Sequence of chain A:
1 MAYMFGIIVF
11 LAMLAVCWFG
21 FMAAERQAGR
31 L

This data describes a binding interaction between two proteins.

Contacts between the two chains:
Residue W29 in chain B interacts with residue C17 in chain A (closest heavy-atom distance 3.7 Å).
Residue L40 in chain B is in contact with residue F10 in chain A (closest heavy-atom distance 3.9 Å).
Residue W45 in chain B interacts with residue Y3 in chain A (closest heavy-atom distance 4.9 Å).
Residue S22 in chain B is in contact with residue A24 in chain A (closest heavy-atom distance 3.6 Å).
Residue W29 in chain B is in contact with residue A24 in chain A (closest heavy-atom distance 4.6 Å).
Residue A33 in chain B interacts with residue C17 in chain A (closest heavy-atom distance 4.1 Å).
Residue S32 in chain B contacts residue C17 in chain A (closest heavy-atom distance 3.4 Å).
Residue L30 in chain B contacts residue F21 in chain A (closest heavy-atom distance 4.5 Å).
Residue Y43 in chain B is in contact with residue A2 in chain A (closest heavy-atom distance 3.0 Å).
Residue W29 in chain B interacts with residue G20 in chain A (closest heavy-atom distance 3.2 Å).
Residue L40 in chain B is in contact with residue L11 in chain A (closest heavy-atom distance 4.2 Å).
Residue Y43 in chain B is in contact with residue F10 in chain A (closest heavy-atom distance 3.6 Å).
Residue I36 in chain B contacts residue C17 in chain A (closest heavy-atom distance 3.5 Å).
Residue I36 in chain B contacts residue M13 in chain A (closest heavy-atom distance 3.8 Å).
Residue I44 in chain B contacts residue I7 in chain A (closest heavy-atom distance 3.5 Å).
Residue I36 in chain B interacts with residue L14 in chain A (closest heavy-atom distance 4.1 Å).
Residue S22 in chain B contacts residue A28 in chain A (closest heavy-atom distance 3.5 Å).
Residue V23 in chain B interacts with residue A28 in chain A (closest heavy-atom distance 4.9 Å).
Residue E15 in chain B is in contact with residue R30 in chain A (closest heavy-atom distance 4.6 Å).
Residue A33 in chain B interacts with residue L14 in chain A (closest heavy-atom distance 3.8 Å).
Residue W29 in chain B contacts residue F21 in chain A (closest heavy-atom distance 3.5 Å).
Residue F49 in chain B is in contact with residue A2 in chain A (closest heavy-atom distance 4.5 Å).
Residue E19 in chain B is in contact with residue A28 in chain A (closest heavy-atom distance 3.8 Å).
Residue L40 in chain B contacts residue I7 in chain A (closest heavy-atom distance 4.0 Å).
Residue M25 in chain B interacts with residue A24 in chain A (closest heavy-atom distance 4.2 Å).
Residue S26 in chain B is in contact with residue F21 in chain A (closest heavy-atom distance 3.6 Å).
Residue Y43 in chain B contacts residue I7 in chain A (closest heavy-atom distance 4.5 Å).
Residue E19 in chain B interacts with residue R30 in chain A (closest heavy-atom distance 4.7 Å).
Residue V37 in chain B interacts with residue L14 in chain A (closest heavy-atom distance 4.5 Å).
Residue Q18 in chain B is in contact with residue L31 in chain A (closest heavy-atom distance 4.8 Å).
Residue P47 in chain B contacts residue Y3 in chain A (closest heavy-atom distance 4.2 Å).
Residue S26 in chain B interacts with residue E25 in chain A (closest heavy-atom distance 4.3 Å).
Residue I44 in chain B interacts with residue Y3 in chain A (closest heavy-atom distance 3.0 Å).
Residue Y43 in chain B contacts residue G6 in chain A (closest heavy-atom distance 4.0 Å).
Residue S26 in chain B contacts residue A24 in chain A (closest heavy-atom distance 3.4 Å).
Residue W29 in chain B interacts with residue V16 in chain A (closest heavy-atom distance 4.3 Å).
Residue S22 in chain B is in contact with residue Q27 in chain A (closest heavy-atom distance 3.8 Å).
Residue W48 in chain B is in contact with residue F10 in chain A (closest heavy-atom distance 3.7 Å).
Residue Y43 in chain B is in contact with residue Y3 in chain A (closest heavy-atom distance 3.8 Å).
Residue H39 in chain B is in contact with residue F10 in chain A (closest heavy-atom distance 3.6 Å).
Residue I36 in chain B contacts residue F10 in chain A (closest heavy-atom distance 3.4 Å).

Sequence of chain B:
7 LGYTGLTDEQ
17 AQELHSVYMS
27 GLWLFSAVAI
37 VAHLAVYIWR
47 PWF